This data describes a binding interaction between two proteins.

Sequence of the first protein:
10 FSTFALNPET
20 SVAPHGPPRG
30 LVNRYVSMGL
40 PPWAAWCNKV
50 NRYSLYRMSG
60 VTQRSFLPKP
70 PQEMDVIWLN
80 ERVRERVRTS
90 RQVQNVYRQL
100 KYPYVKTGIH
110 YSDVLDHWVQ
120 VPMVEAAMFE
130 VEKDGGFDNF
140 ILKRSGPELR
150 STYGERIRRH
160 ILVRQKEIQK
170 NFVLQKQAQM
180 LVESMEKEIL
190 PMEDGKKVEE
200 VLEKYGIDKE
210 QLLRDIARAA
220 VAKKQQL

Residue-level contacts at the interface:
Residue W45 in the first protein contacts residue F35 in the second protein (closest heavy-atom distance 3.4 Å).
Residue E18 in the first protein contacts residue G25 in the second protein (closest heavy-atom distance 3.2 Å).
Residue F10 in the first protein interacts with residue Y26 in the second protein (closest heavy-atom distance 3.6 Å).
Residue F10 in the first protein contacts residue P28 in the second protein (closest heavy-atom distance 3.9 Å).
Residue E18 in the first protein interacts with residue Y26 in the second protein (closest heavy-atom distance 3.6 Å).
Residue P41 in the first protein contacts residue Y44 in the second protein (closest heavy-atom distance 3.7 Å).
Residue P27 in the first protein contacts residue R4 in the second protein (closest heavy-atom distance 3.7 Å).
Residue P27 in the first protein is in contact with residue Y26 in the second protein (closest heavy-atom distance 3.6 Å).
Residue G38 in the first protein contacts residue R48 in the second protein (closest heavy-atom distance 4.3 Å).
Residue S36 in the first protein contacts residue F5 in the second protein (closest heavy-atom distance 3.5 Å).
Residue S20 in the first protein interacts with residue G25 in the second protein (closest heavy-atom distance 4.4 Å).
Residue F10 in the first protein is in contact with residue P32 in the second protein (closest heavy-atom distance 3.6 Å).
Residue F10 in the first protein is in contact with residue N31 in the second protein (closest heavy-atom distance 3.4 Å).
Residue N16 in the first protein contacts residue K27 in the second protein (closest heavy-atom distance 5.0 Å).
Residue V21 in the first protein interacts with residue Y26 in the second protein (closest heavy-atom distance 4.1 Å).
Residue S36 in the first protein contacts residue R4 in the second protein (closest heavy-atom distance 3.2 Å).
Residue V35 in the first protein is in contact with residue F5 in the second protein (closest heavy-atom distance 4.7 Å).
Residue S58 in the first protein is in contact with residue R48 in the second protein (closest heavy-atom distance 4.2 Å).
Residue S20 in the first protein interacts with residue F6 in the second protein (closest heavy-atom distance 3.5 Å).
Residue V31 in the first protein is in contact with residue F35 in the second protein (closest heavy-atom distance 4.6 Å).
Residue W42 in the first protein interacts with residue Y44 in the second protein (closest heavy-atom distance 4.2 Å).
Residue P41 in the first protein interacts with residue C41 in the second protein (closest heavy-atom distance 4.3 Å).
Residue F10 in the first protein is in contact with residue I33 in the second protein (closest heavy-atom distance 4.3 Å).
Residue W42 in the first protein contacts residue H45 in the second protein (closest heavy-atom distance 4.3 Å).
Residue V31 in the first protein contacts residue P32 in the second protein (closest heavy-atom distance 4.1 Å).
Residue T19 in the first protein interacts with residue G25 in the second protein (closest heavy-atom distance 3.4 Å).
Residue A22 in the first protein interacts with residue Y26 in the second protein (closest heavy-atom distance 3.5 Å).
Residue V35 in the first protein contacts residue R4 in the second protein (closest heavy-atom distance 4.1 Å).
Residue N16 in the first protein is in contact with residue P28 in the second protein (closest heavy-atom distance 4.1 Å).
Residue W42 in the first protein contacts residue C41 in the second protein (closest heavy-atom distance 3.5 Å).
Residue E18 in the first protein contacts residue K24 in the second protein (closest heavy-atom distance 4.3 Å).
Residue L39 in the first protein interacts with residue Y44 in the second protein (closest heavy-atom distance 4.0 Å).
Residue G59 in the first protein interacts with residue R48 in the second protein (closest heavy-atom distance 4.7 Å).
Residue V31 in the first protein interacts with residue I29 in the second protein (closest heavy-atom distance 3.5 Å).
Residue E18 in the first protein is in contact with residue A23 in the second protein (closest heavy-atom distance 4.9 Å).
Residue P41 in the first protein contacts residue H40 in the second protein (closest heavy-atom distance 4.1 Å).
Residue G38 in the first protein contacts residue Y44 in the second protein (closest heavy-atom distance 4.2 Å).
Residue P23 in the first protein is in contact with residue Y26 in the second protein (closest heavy-atom distance 4.2 Å).
Residue P17 in the first protein is in contact with residue Y26 in the second protein (closest heavy-atom distance 5.0 Å).
Residue S11 in the first protein is in contact with residue I29 in the second protein (closest heavy-atom distance 4.8 Å).
Residue E18 in the first protein is in contact with residue K27 in the second protein (closest heavy-atom distance 3.1 Å).
Residue P40 in the first protein interacts with residue Y44 in the second protein (closest heavy-atom distance 3.7 Å).
Residue V31 in the first protein is in contact with residue H40 in the second protein (closest heavy-atom distance 4.2 Å).
Residue S11 in the first protein is in contact with residue P28 in the second protein (closest heavy-atom distance 3.4 Å).
Residue V35 in the first protein is in contact with residue I29 in the second protein (closest heavy-atom distance 4.0 Å).
Residue F10 in the first protein interacts with residue I29 in the second protein (closest heavy-atom distance 3.4 Å).
Residue T19 in the first protein interacts with residue Y26 in the second protein (closest heavy-atom distance 2.5 Å).
Residue N32 in the first protein contacts residue I29 in the second protein (closest heavy-atom distance 3.5 Å).
Residue S20 in the first protein contacts residue Y26 in the second protein (closest heavy-atom distance 3.9 Å).

Sequence of the second protein:
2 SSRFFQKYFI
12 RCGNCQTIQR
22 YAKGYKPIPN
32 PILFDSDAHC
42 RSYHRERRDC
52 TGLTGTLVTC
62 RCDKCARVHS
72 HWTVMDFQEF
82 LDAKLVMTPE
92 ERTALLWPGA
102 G